Sequence of protein 2:
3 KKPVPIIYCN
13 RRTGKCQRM

This data describes a binding interaction between two proteins.

Interface contacts:
Residue I11 in protein 1 is in contact with residue I9 in protein 2 (closest heavy-atom distance 2.9 Å).
Residue V47 in protein 1 contacts residue M21 in protein 2 (closest heavy-atom distance 3.7 Å).
Residue I11 in protein 1 contacts residue C11 in protein 2 (closest heavy-atom distance 2.9 Å).
Residue Q16 in protein 1 interacts with residue C11 in protein 2 (closest heavy-atom distance 3.7 Å).
Residue Q16 in protein 1 interacts with residue R14 in protein 2 (closest heavy-atom distance 4.6 Å).
Residue L18 in protein 1 contacts residue Q19 in protein 2 (closest heavy-atom distance 3.9 Å).
Residue E57 in protein 1 contacts residue I8 in protein 2 (closest heavy-atom distance 3.6 Å).
Residue Q35 in protein 1 contacts residue V6 in protein 2 (closest heavy-atom distance 3.8 Å).
Residue V47 in protein 1 is in contact with residue I8 in protein 2 (closest heavy-atom distance 4.3 Å).
Residue E57 in protein 1 contacts residue M21 in protein 2 (closest heavy-atom distance 5.0 Å).
Residue H10 in protein 1 is in contact with residue C18 in protein 2 (closest heavy-atom distance 4.7 Å).
Residue I9 in protein 1 contacts residue I8 in protein 2 (closest heavy-atom distance 3.5 Å).
Residue G29 in protein 1 interacts with residue R13 in protein 2 (closest heavy-atom distance 3.3 Å).
Residue D14 in protein 1 contacts residue R13 in protein 2 (closest heavy-atom distance 2.9 Å).
Residue I9 in protein 1 is in contact with residue P7 in protein 2 (closest heavy-atom distance 2.9 Å).
Residue N30 in protein 1 contacts residue R13 in protein 2 (closest heavy-atom distance 2.6 Å).
Residue T48 in protein 1 interacts with residue M21 in protein 2 (closest heavy-atom distance 4.7 Å).
Residue I9 in protein 1 contacts residue I9 in protein 2 (closest heavy-atom distance 2.8 Å).
Residue R49 in protein 1 contacts residue M21 in protein 2 (closest heavy-atom distance 2.9 Å).
Residue F27 in protein 1 interacts with residue Y10 in protein 2 (closest heavy-atom distance 3.3 Å).
Residue Q54 in protein 1 is in contact with residue P5 in protein 2 (closest heavy-atom distance 4.1 Å).
Residue T5 in protein 1 contacts residue V6 in protein 2 (closest heavy-atom distance 3.7 Å).
Residue H10 in protein 1 interacts with residue I9 in protein 2 (closest heavy-atom distance 3.1 Å).
Residue S13 in protein 1 contacts residue C11 in protein 2 (closest heavy-atom distance 3.8 Å).
Residue L89 in protein 1 is in contact with residue V6 in protein 2 (closest heavy-atom distance 4.2 Å).
Residue V24 in protein 1 contacts residue M21 in protein 2 (closest heavy-atom distance 4.8 Å).
Residue R49 in protein 1 contacts residue I8 in protein 2 (closest heavy-atom distance 4.8 Å).
Residue E12 in protein 1 is in contact with residue R13 in protein 2 (closest heavy-atom distance 3.4 Å).
Residue H10 in protein 1 is in contact with residue C11 in protein 2 (closest heavy-atom distance 3.4 Å).
Residue G55 in protein 1 is in contact with residue P5 in protein 2 (closest heavy-atom distance 3.5 Å).
Residue G22 in protein 1 interacts with residue M21 in protein 2 (closest heavy-atom distance 5.0 Å).
Residue Q7 in protein 1 contacts residue P7 in protein 2 (closest heavy-atom distance 5.0 Å).
Residue Q16 in protein 1 is in contact with residue N12 in protein 2 (closest heavy-atom distance 2.9 Å).
Residue P8 in protein 1 interacts with residue I9 in protein 2 (closest heavy-atom distance 4.7 Å).
Residue L89 in protein 1 is in contact with residue I8 in protein 2 (closest heavy-atom distance 4.0 Å).
Residue Q16 in protein 1 contacts residue R13 in protein 2 (closest heavy-atom distance 4.6 Å).
Residue Q54 in protein 1 is in contact with residue R20 in protein 2 (closest heavy-atom distance 4.6 Å).
Residue E12 in protein 1 is in contact with residue C11 in protein 2 (closest heavy-atom distance 4.0 Å).
Residue Q16 in protein 1 contacts residue Y10 in protein 2 (closest heavy-atom distance 4.5 Å).
Residue N23 in protein 1 contacts residue M21 in protein 2 (closest heavy-atom distance 4.1 Å).
Residue V25 in protein 1 interacts with residue M21 in protein 2 (closest heavy-atom distance 3.8 Å).
Residue V31 in protein 1 contacts residue R13 in protein 2 (closest heavy-atom distance 4.8 Å).
Residue I32 in protein 1 is in contact with residue R13 in protein 2 (closest heavy-atom distance 3.9 Å).
Residue Q7 in protein 1 contacts residue V6 in protein 2 (closest heavy-atom distance 3.4 Å).
Residue I9 in protein 1 contacts residue V6 in protein 2 (closest heavy-atom distance 4.0 Å).
Residue D6 in protein 1 interacts with residue K3 in protein 2 (closest heavy-atom distance 4.5 Å).
Residue I11 in protein 1 contacts residue I8 in protein 2 (closest heavy-atom distance 4.5 Å).
Residue P8 in protein 1 contacts residue P7 in protein 2 (closest heavy-atom distance 3.6 Å).
Residue D14 in protein 1 contacts residue N12 in protein 2 (closest heavy-atom distance 4.4 Å).
Residue S13 in protein 1 interacts with residue N12 in protein 2 (closest heavy-atom distance 4.5 Å).
Residue S13 in protein 1 is in contact with residue R13 in protein 2 (closest heavy-atom distance 3.5 Å).
Residue I11 in protein 1 interacts with residue Y10 in protein 2 (closest heavy-atom distance 3.1 Å).
Residue P8 in protein 1 is in contact with residue V6 in protein 2 (closest heavy-atom distance 4.4 Å).
Residue V25 in protein 1 is in contact with residue Y10 in protein 2 (closest heavy-atom distance 4.4 Å).
Residue D6 in protein 1 is in contact with residue V6 in protein 2 (closest heavy-atom distance 3.9 Å).
Residue D14 in protein 1 is in contact with residue R14 in protein 2 (closest heavy-atom distance 3.9 Å).
Residue L18 in protein 1 contacts residue Y10 in protein 2 (closest heavy-atom distance 3.2 Å).

Sequence of protein 1:
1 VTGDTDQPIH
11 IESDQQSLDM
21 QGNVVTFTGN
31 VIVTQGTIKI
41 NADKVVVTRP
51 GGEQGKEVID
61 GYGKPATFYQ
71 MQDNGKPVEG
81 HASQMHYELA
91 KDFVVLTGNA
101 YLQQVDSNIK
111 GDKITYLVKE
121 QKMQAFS